Interface contacts:
Residue V656 in protein 1 is in contact with residue A15 in protein 2 (closest heavy-atom distance 3.9 Å).
Residue Y251 in protein 1 is in contact with residue A2 in protein 2 (closest heavy-atom distance 4.2 Å).
Residue R252 in protein 1 is in contact with residue A2 in protein 2 (closest heavy-atom distance 3.5 Å).
Residue K250 in protein 1 contacts residue A2 in protein 2 (closest heavy-atom distance 4.4 Å).
Residue G654 in protein 1 interacts with residue A15 in protein 2 (closest heavy-atom distance 3.9 Å).
Residue Y655 in protein 1 contacts residue A17 in protein 2 (closest heavy-atom distance 4.8 Å).
Residue K250 in protein 1 contacts residue A4 in protein 2 (closest heavy-atom distance 4.2 Å).
Residue G654 in protein 1 contacts residue A14 in protein 2 (closest heavy-atom distance 4.9 Å).
Residue H643 in protein 1 interacts with residue A20 in protein 2 (closest heavy-atom distance 4.2 Å).
Residue G654 in protein 1 contacts residue A16 in protein 2 (closest heavy-atom distance 3.9 Å).
Residue K250 in protein 1 is in contact with residue A3 in protein 2 (closest heavy-atom distance 3.8 Å).
Residue V656 in protein 1 interacts with residue A17 in protein 2 (closest heavy-atom distance 4.7 Å).
Residue Y251 in protein 1 interacts with residue A4 in protein 2 (closest heavy-atom distance 4.7 Å).
Residue Y655 in protein 1 contacts residue A15 in protein 2 (closest heavy-atom distance 3.5 Å).
Residue Y655 in protein 1 contacts residue A16 in protein 2 (closest heavy-atom distance 3.8 Å).
Residue R252 in protein 1 interacts with residue A3 in protein 2 (closest heavy-atom distance 3.5 Å).
Residue V656 in protein 1 interacts with residue A16 in protein 2 (closest heavy-atom distance 3.3 Å).

Sequence of protein 2:
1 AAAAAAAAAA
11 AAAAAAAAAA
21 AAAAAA

The following describes two proteins that form a bound complex.

Sequence of protein 1:
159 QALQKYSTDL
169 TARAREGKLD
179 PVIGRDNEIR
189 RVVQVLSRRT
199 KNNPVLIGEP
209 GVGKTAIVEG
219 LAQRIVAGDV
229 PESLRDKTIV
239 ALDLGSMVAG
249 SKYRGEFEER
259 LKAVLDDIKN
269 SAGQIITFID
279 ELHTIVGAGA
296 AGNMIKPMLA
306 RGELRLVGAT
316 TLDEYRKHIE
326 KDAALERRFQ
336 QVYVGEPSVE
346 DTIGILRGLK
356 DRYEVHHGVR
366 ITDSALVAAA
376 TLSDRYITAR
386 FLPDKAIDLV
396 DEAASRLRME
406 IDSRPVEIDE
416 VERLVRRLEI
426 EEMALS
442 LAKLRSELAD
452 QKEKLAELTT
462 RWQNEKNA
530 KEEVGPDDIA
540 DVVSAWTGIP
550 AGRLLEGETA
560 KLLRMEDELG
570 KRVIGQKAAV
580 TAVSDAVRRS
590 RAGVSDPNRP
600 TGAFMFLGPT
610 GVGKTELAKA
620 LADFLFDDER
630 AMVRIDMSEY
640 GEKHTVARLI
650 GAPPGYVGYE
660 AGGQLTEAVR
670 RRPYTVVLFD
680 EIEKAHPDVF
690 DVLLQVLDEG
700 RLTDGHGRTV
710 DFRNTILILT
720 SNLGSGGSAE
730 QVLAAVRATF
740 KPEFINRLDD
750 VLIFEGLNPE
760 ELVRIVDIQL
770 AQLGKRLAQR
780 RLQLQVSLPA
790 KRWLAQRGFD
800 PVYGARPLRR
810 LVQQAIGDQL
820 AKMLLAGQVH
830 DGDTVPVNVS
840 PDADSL